Contacts between the two chains:
Residue M117 in chain B interacts with residue Y87 in chain A (closest heavy-atom distance 3.5 Å).
Residue W105 in chain B interacts with residue F108 in chain A (closest heavy-atom distance 4.3 Å).
Residue R98 in chain B is in contact with residue R128 in chain A (closest heavy-atom distance 3.0 Å).
Residue R61 in chain B interacts with residue L127 in chain A (closest heavy-atom distance 4.2 Å).
Residue I118 in chain B interacts with residue I84 in chain A (closest heavy-atom distance 3.8 Å).
Residue A101 in chain B is in contact with residue L109 in chain A (closest heavy-atom distance 3.2 Å).
Residue K82 in chain B contacts residue L154 in chain A (closest heavy-atom distance 3.5 Å).
Residue L73 in chain B contacts residue F152 in chain A (closest heavy-atom distance 3.5 Å).
Residue K104 in chain B interacts with residue L109 in chain A (closest heavy-atom distance 2.5 Å).
Residue V97 in chain B interacts with residue L109 in chain A (closest heavy-atom distance 3.2 Å).
Residue V79 in chain B is in contact with residue H155 in chain A (closest heavy-atom distance 3.9 Å).
Residue L73 in chain B is in contact with residue G151 in chain A (closest heavy-atom distance 3.6 Å).
Residue K104 in chain B is in contact with residue F108 in chain A (closest heavy-atom distance 3.0 Å).
Residue Q94 in chain B interacts with residue D123 in chain A (closest heavy-atom distance 3.7 Å).
Residue M67 in chain B interacts with residue N142 in chain A (closest heavy-atom distance 4.4 Å).
Residue L122 in chain B interacts with residue L83 in chain A (closest heavy-atom distance 3.8 Å).
Residue T70 in chain B interacts with residue M148 in chain A (closest heavy-atom distance 3.6 Å).
Residue K111 in chain B interacts with residue A92 in chain A (closest heavy-atom distance 3.9 Å).
Residue R61 in chain B contacts residue P135 in chain A (closest heavy-atom distance 3.7 Å).
Residue R98 in chain B is in contact with residue G120 in chain A (closest heavy-atom distance 3.0 Å).
Residue H60 in chain B interacts with residue L137 in chain A (closest heavy-atom distance 3.6 Å).
Residue R98 in chain B interacts with residue D123 in chain A (closest heavy-atom distance 3.0 Å).
Residue F121 in chain B interacts with residue L83 in chain A (closest heavy-atom distance 3.3 Å).
Residue K104 in chain B is in contact with residue N107 in chain A (closest heavy-atom distance 3.5 Å).
Residue I118 in chain B is in contact with residue L83 in chain A (closest heavy-atom distance 3.6 Å).
Residue R98 in chain B is in contact with residue L118 in chain A (closest heavy-atom distance 3.3 Å).
Residue V97 in chain B contacts residue L112 in chain A (closest heavy-atom distance 3.7 Å).
Residue E65 in chain B is in contact with residue L127 in chain A (closest heavy-atom distance 3.7 Å).
Residue Y63 in chain B interacts with residue F141 in chain A (closest heavy-atom distance 3.8 Å).
Residue K104 in chain B interacts with residue P110 in chain A (closest heavy-atom distance 3.0 Å).
Residue I85 in chain B interacts with residue F152 in chain A (closest heavy-atom distance 3.6 Å).
Residue T70 in chain B contacts residue F152 in chain A (closest heavy-atom distance 4.4 Å).
Residue R93 in chain B interacts with residue P113 in chain A (closest heavy-atom distance 4.2 Å).
Residue L100 in chain B interacts with residue L109 in chain A (closest heavy-atom distance 3.6 Å).
Residue Q94 in chain B contacts residue M115 in chain A (closest heavy-atom distance 3.6 Å).
Residue Q94 in chain B interacts with residue I116 in chain A (closest heavy-atom distance 4.0 Å).
Residue L95 in chain B is in contact with residue L127 in chain A (closest heavy-atom distance 3.5 Å).
Residue L95 in chain B contacts residue R128 in chain A (closest heavy-atom distance 3.8 Å).
Residue I118 in chain B contacts residue L89 in chain A (closest heavy-atom distance 3.8 Å).
Residue K111 in chain B interacts with residue L89 in chain A (closest heavy-atom distance 4.2 Å).
Residue L58 in chain B interacts with residue L130 in chain A (closest heavy-atom distance 4.0 Å).
Residue R93 in chain B contacts residue L112 in chain A (closest heavy-atom distance 3.7 Å).
Residue A101 in chain B contacts residue F108 in chain A (closest heavy-atom distance 3.3 Å).
Residue I118 in chain B is in contact with residue Y87 in chain A (closest heavy-atom distance 3.5 Å).
Residue F57 in chain B is in contact with residue P135 in chain A (closest heavy-atom distance 3.3 Å).
Residue K82 in chain B is in contact with residue H155 in chain A (closest heavy-atom distance 3.3 Å).
Residue R61 in chain B contacts residue L130 in chain A (closest heavy-atom distance 3.5 Å).
Residue R98 in chain B is in contact with residue P119 in chain A (closest heavy-atom distance 3.3 Å).
Residue K114 in chain B interacts with residue Y87 in chain A (closest heavy-atom distance 3.4 Å).
Residue R91 in chain B interacts with residue S125 in chain A (closest heavy-atom distance 4.4 Å).
Residue N108 in chain B interacts with residue F96 in chain A (closest heavy-atom distance 3.5 Å).
Residue R91 in chain B interacts with residue L127 in chain A (closest heavy-atom distance 3.9 Å).
Residue Q125 in chain B is in contact with residue G79 in chain A (closest heavy-atom distance 3.8 Å).
Residue C115 in chain B interacts with residue L89 in chain A (closest heavy-atom distance 4.0 Å).
Residue D78 in chain B is in contact with residue H155 in chain A (closest heavy-atom distance 4.3 Å).
Residue R98 in chain B is in contact with residue I131 in chain A (closest heavy-atom distance 3.8 Å).
Residue V97 in chain B interacts with residue I116 in chain A (closest heavy-atom distance 3.6 Å).
Residue P74 in chain B is in contact with residue G151 in chain A (closest heavy-atom distance 3.6 Å).
Residue L95 in chain B interacts with residue L130 in chain A (closest heavy-atom distance 3.7 Å).
Residue K114 in chain B is in contact with residue L89 in chain A (closest heavy-atom distance 3.8 Å).

Sequence of chain B:
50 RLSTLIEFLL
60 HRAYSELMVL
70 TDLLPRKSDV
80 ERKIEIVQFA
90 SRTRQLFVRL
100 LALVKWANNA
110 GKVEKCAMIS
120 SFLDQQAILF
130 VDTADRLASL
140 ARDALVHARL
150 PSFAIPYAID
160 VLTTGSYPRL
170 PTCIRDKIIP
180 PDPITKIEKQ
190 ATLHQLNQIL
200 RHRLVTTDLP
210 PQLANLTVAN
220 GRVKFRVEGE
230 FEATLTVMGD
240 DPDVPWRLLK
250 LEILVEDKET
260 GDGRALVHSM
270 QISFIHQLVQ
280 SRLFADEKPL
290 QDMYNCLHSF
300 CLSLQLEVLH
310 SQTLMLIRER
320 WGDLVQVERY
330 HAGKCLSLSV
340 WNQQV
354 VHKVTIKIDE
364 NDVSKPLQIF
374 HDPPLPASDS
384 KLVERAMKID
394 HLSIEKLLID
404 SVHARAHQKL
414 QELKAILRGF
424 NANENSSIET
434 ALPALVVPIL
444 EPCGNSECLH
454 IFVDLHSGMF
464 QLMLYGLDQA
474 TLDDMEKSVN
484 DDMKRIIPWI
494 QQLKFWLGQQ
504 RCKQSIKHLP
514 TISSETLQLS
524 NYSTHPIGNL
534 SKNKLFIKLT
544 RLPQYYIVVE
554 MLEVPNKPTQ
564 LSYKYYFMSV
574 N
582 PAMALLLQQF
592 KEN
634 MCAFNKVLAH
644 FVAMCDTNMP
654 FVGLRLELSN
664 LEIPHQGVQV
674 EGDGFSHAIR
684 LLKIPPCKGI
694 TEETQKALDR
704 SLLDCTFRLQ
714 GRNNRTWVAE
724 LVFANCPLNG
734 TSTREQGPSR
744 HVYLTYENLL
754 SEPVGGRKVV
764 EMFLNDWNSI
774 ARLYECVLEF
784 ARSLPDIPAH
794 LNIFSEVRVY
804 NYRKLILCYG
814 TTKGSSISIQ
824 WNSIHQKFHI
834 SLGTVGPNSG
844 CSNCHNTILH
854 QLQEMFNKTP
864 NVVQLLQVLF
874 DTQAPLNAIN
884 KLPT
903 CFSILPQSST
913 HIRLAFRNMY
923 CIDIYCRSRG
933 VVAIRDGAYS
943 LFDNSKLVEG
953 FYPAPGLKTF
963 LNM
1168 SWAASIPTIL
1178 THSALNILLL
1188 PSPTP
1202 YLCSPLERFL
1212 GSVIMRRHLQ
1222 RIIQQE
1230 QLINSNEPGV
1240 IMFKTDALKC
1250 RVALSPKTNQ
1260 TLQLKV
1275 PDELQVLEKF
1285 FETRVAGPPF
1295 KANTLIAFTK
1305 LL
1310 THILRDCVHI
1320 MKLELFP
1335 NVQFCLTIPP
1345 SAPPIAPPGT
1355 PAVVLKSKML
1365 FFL

Sequence of chain A:
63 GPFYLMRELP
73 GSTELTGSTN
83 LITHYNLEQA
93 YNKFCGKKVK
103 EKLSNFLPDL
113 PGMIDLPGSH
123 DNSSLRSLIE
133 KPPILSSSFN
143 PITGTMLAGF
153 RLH

This data describes a binding interaction between two proteins.